Contacts between the two chains:
Residue W61 in protein 1 contacts residue N26 in protein 2 (closest heavy-atom distance 3.3 Å).
Residue I97 in protein 1 interacts with residue N26 in protein 2 (closest heavy-atom distance 3.9 Å).
Residue P95 in protein 1 is in contact with residue W24 in protein 2 (closest heavy-atom distance 3.5 Å).
Residue P173 in protein 1 is in contact with residue E33 in protein 2 (closest heavy-atom distance 3.8 Å).
Residue S72 in protein 1 contacts residue I32 in protein 2 (closest heavy-atom distance 4.3 Å).
Residue P173 in protein 1 interacts with residue P38 in protein 2 (closest heavy-atom distance 4.1 Å).
Residue W61 in protein 1 interacts with residue L30 in protein 2 (closest heavy-atom distance 3.6 Å).
Residue I97 in protein 1 contacts residue E34 in protein 2 (closest heavy-atom distance 4.4 Å).
Residue I97 in protein 1 interacts with residue C35 in protein 2 (closest heavy-atom distance 3.7 Å).
Residue L187 in protein 1 contacts residue K25 in protein 2 (closest heavy-atom distance 4.0 Å).
Residue R190 in protein 1 is in contact with residue E34 in protein 2 (closest heavy-atom distance 3.0 Å).
Residue P48 in protein 1 contacts residue I44 in protein 2 (closest heavy-atom distance 3.6 Å).
Residue Y171 in protein 1 is in contact with residue I37 in protein 2 (closest heavy-atom distance 3.8 Å).
Residue L187 in protein 1 interacts with residue F22 in protein 2 (closest heavy-atom distance 4.2 Å).
Residue E170 in protein 1 contacts residue L45 in protein 2 (closest heavy-atom distance 4.5 Å).
Residue Y171 in protein 1 interacts with residue E34 in protein 2 (closest heavy-atom distance 2.5 Å).
Residue K50 in protein 1 is in contact with residue L45 in protein 2 (closest heavy-atom distance 3.8 Å).
Residue F99 in protein 1 contacts residue C35 in protein 2 (closest heavy-atom distance 3.5 Å).
Residue Y171 in protein 1 contacts residue Q41 in protein 2 (closest heavy-atom distance 3.3 Å).
Residue V70 in protein 1 interacts with residue I32 in protein 2 (closest heavy-atom distance 4.0 Å).
Residue I172 in protein 1 contacts residue P38 in protein 2 (closest heavy-atom distance 3.5 Å).
Residue Y171 in protein 1 interacts with residue P38 in protein 2 (closest heavy-atom distance 4.4 Å).
Residue R49 in protein 1 contacts residue L45 in protein 2 (closest heavy-atom distance 3.5 Å).
Residue R190 in protein 1 is in contact with residue K25 in protein 2 (closest heavy-atom distance 4.4 Å).
Residue L85 in protein 1 interacts with residue W24 in protein 2 (closest heavy-atom distance 3.7 Å).
Residue L38 in protein 1 interacts with residue W24 in protein 2 (closest heavy-atom distance 3.8 Å).
Residue P48 in protein 1 contacts residue E48 in protein 2 (closest heavy-atom distance 4.4 Å).
Residue K169 in protein 1 is in contact with residue I37 in protein 2 (closest heavy-atom distance 3.8 Å).
Residue F99 in protein 1 is in contact with residue I32 in protein 2 (closest heavy-atom distance 4.2 Å).
Residue K169 in protein 1 interacts with residue L45 in protein 2 (closest heavy-atom distance 4.2 Å).
Residue I172 in protein 1 is in contact with residue Q41 in protein 2 (closest heavy-atom distance 2.9 Å).
Residue V79 in protein 1 interacts with residue I32 in protein 2 (closest heavy-atom distance 4.9 Å).
Residue R190 in protein 1 interacts with residue N26 in protein 2 (closest heavy-atom distance 4.2 Å).
Residue I97 in protein 1 contacts residue L30 in protein 2 (closest heavy-atom distance 3.9 Å).
Residue K50 in protein 1 interacts with residue S49 in protein 2 (closest heavy-atom distance 3.7 Å).
Residue P48 in protein 1 contacts residue L45 in protein 2 (closest heavy-atom distance 3.9 Å).
Residue R192 in protein 1 is in contact with residue I36 in protein 2 (closest heavy-atom distance 4.9 Å).
Residue P173 in protein 1 is in contact with residue E34 in protein 2 (closest heavy-atom distance 3.7 Å).
Residue K47 in protein 1 interacts with residue E48 in protein 2 (closest heavy-atom distance 3.1 Å).
Residue P173 in protein 1 is in contact with residue I36 in protein 2 (closest heavy-atom distance 3.5 Å).
Residue V174 in protein 1 contacts residue P38 in protein 2 (closest heavy-atom distance 4.1 Å).
Residue F82 in protein 1 contacts residue L30 in protein 2 (closest heavy-atom distance 4.1 Å).
Residue A83 in protein 1 interacts with residue L30 in protein 2 (closest heavy-atom distance 4.3 Å).
Residue T93 in protein 1 contacts residue W24 in protein 2 (closest heavy-atom distance 3.2 Å).
Residue R192 in protein 1 contacts residue I37 in protein 2 (closest heavy-atom distance 3.7 Å).
Residue L94 in protein 1 is in contact with residue W24 in protein 2 (closest heavy-atom distance 4.4 Å).
Residue L71 in protein 1 is in contact with residue I32 in protein 2 (closest heavy-atom distance 3.8 Å).
Residue R192 in protein 1 is in contact with residue C35 in protein 2 (closest heavy-atom distance 3.0 Å).
Residue I175 in protein 1 contacts residue E33 in protein 2 (closest heavy-atom distance 3.5 Å).
Residue P48 in protein 1 contacts residue Q41 in protein 2 (closest heavy-atom distance 3.9 Å).
Residue W191 in protein 1 interacts with residue W24 in protein 2 (closest heavy-atom distance 4.1 Å).
Residue P95 in protein 1 interacts with residue N26 in protein 2 (closest heavy-atom distance 3.9 Å).
Residue T93 in protein 1 contacts residue F22 in protein 2 (closest heavy-atom distance 4.3 Å).
Residue V174 in protein 1 contacts residue E33 in protein 2 (closest heavy-atom distance 4.2 Å).
Residue W61 in protein 1 contacts residue S29 in protein 2 (closest heavy-atom distance 3.8 Å).
Residue W61 in protein 1 is in contact with residue T28 in protein 2 (closest heavy-atom distance 3.0 Å).
Residue I175 in protein 1 interacts with residue E34 in protein 2 (closest heavy-atom distance 4.4 Å).
Residue Y171 in protein 1 interacts with residue C35 in protein 2 (closest heavy-atom distance 3.5 Å).
Residue Y171 in protein 1 contacts residue I36 in protein 2 (closest heavy-atom distance 3.7 Å).
Residue A83 in protein 1 is in contact with residue N26 in protein 2 (closest heavy-atom distance 4.6 Å).

These two protein chains interact to form a complex.

Sequence of protein 1:
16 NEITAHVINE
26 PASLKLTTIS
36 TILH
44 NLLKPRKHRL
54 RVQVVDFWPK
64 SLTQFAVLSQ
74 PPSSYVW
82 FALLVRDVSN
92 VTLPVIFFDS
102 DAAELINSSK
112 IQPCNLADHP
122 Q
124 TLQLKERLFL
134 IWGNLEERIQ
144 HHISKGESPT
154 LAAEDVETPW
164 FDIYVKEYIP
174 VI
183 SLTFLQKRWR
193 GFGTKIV

Sequence of protein 2:
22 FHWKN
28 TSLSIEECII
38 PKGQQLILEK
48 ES